Sequence of protein 2:
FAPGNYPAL

Interface contacts:
Residue W167 in protein 1 interacts with residue F1 in protein 2 (closest heavy-atom distance 3.4 Å).
Residue Y22 in protein 1 contacts residue Y6 in protein 2 (closest heavy-atom distance 4.5 Å).
Residue Y116 in protein 1 is in contact with residue Y6 in protein 2 (closest heavy-atom distance 3.7 Å).
Residue L81 in protein 1 interacts with residue L9 in protein 2 (closest heavy-atom distance 3.6 Å).
Residue D77 in protein 1 is in contact with residue L9 in protein 2 (closest heavy-atom distance 2.9 Å).
Residue N70 in protein 1 contacts residue Y6 in protein 2 (closest heavy-atom distance 3.5 Å).
Residue Y45 in protein 1 contacts residue A2 in protein 2 (closest heavy-atom distance 3.8 Å).
Residue Y7 in protein 1 is in contact with residue Y6 in protein 2 (closest heavy-atom distance 4.7 Å).
Residue N70 in protein 1 interacts with residue P3 in protein 2 (closest heavy-atom distance 3.7 Å).
Residue T80 in protein 1 contacts residue L9 in protein 2 (closest heavy-atom distance 3.9 Å).
Residue K146 in protein 1 contacts residue L9 in protein 2 (closest heavy-atom distance 3.2 Å).
Residue Y159 in protein 1 contacts residue A2 in protein 2 (closest heavy-atom distance 3.9 Å).
Residue A152 in protein 1 is in contact with residue P7 in protein 2 (closest heavy-atom distance 4.2 Å).
Residue I95 in protein 1 interacts with residue L9 in protein 2 (closest heavy-atom distance 4.3 Å).
Residue Y7 in protein 1 interacts with residue P3 in protein 2 (closest heavy-atom distance 3.8 Å).
Residue W147 in protein 1 interacts with residue P7 in protein 2 (closest heavy-atom distance 3.5 Å).
Residue Y123 in protein 1 interacts with residue L9 in protein 2 (closest heavy-atom distance 3.9 Å).
Residue F74 in protein 1 interacts with residue Y6 in protein 2 (closest heavy-atom distance 3.7 Å).
Residue N70 in protein 1 is in contact with residue N5 in protein 2 (closest heavy-atom distance 4.4 Å).
Residue K146 in protein 1 is in contact with residue A8 in protein 2 (closest heavy-atom distance 4.9 Å).
Residue S99 in protein 1 interacts with residue Y6 in protein 2 (closest heavy-atom distance 3.9 Å).
Residue Y84 in protein 1 interacts with residue L9 in protein 2 (closest heavy-atom distance 2.7 Å).
Residue K66 in protein 1 is in contact with residue A2 in protein 2 (closest heavy-atom distance 2.7 Å).
Residue E24 in protein 1 is in contact with residue A2 in protein 2 (closest heavy-atom distance 4.2 Å).
Residue Y156 in protein 1 interacts with residue P3 in protein 2 (closest heavy-atom distance 4.7 Å).
Residue R62 in protein 1 interacts with residue F1 in protein 2 (closest heavy-atom distance 3.6 Å).
Residue Q114 in protein 1 is in contact with residue P3 in protein 2 (closest heavy-atom distance 4.9 Å).
Residue K66 in protein 1 contacts residue G4 in protein 2 (closest heavy-atom distance 4.0 Å).
Residue F33 in protein 1 interacts with residue F1 in protein 2 (closest heavy-atom distance 4.8 Å).
Residue W147 in protein 1 contacts residue A8 in protein 2 (closest heavy-atom distance 2.9 Å).
Residue Y116 in protein 1 interacts with residue P7 in protein 2 (closest heavy-atom distance 4.2 Å).
Residue E63 in protein 1 interacts with residue F1 in protein 2 (closest heavy-atom distance 3.5 Å).
Residue W147 in protein 1 interacts with residue L9 in protein 2 (closest heavy-atom distance 3.4 Å).
Residue Y159 in protein 1 interacts with residue P3 in protein 2 (closest heavy-atom distance 3.5 Å).
Residue Y116 in protein 1 contacts residue L9 in protein 2 (closest heavy-atom distance 4.4 Å).
Residue L5 in protein 1 is in contact with residue F1 in protein 2 (closest heavy-atom distance 4.2 Å).
Residue T143 in protein 1 is in contact with residue L9 in protein 2 (closest heavy-atom distance 2.7 Å).
Residue T163 in protein 1 contacts residue F1 in protein 2 (closest heavy-atom distance 3.0 Å).
Residue Y7 in protein 1 is in contact with residue A2 in protein 2 (closest heavy-atom distance 3.4 Å).
Residue V9 in protein 1 is in contact with residue Y6 in protein 2 (closest heavy-atom distance 3.5 Å).
Residue S99 in protein 1 is in contact with residue P3 in protein 2 (closest heavy-atom distance 4.0 Å).
Residue Y7 in protein 1 is in contact with residue F1 in protein 2 (closest heavy-atom distance 3.0 Å).
Residue K66 in protein 1 is in contact with residue P3 in protein 2 (closest heavy-atom distance 4.5 Å).
Residue N70 in protein 1 interacts with residue G4 in protein 2 (closest heavy-atom distance 3.5 Å).
Residue Y171 in protein 1 contacts residue F1 in protein 2 (closest heavy-atom distance 2.6 Å).
Residue Y59 in protein 1 is in contact with residue F1 in protein 2 (closest heavy-atom distance 4.1 Å).
Residue E63 in protein 1 is in contact with residue A2 in protein 2 (closest heavy-atom distance 3.0 Å).
Residue Q114 in protein 1 is in contact with residue Y6 in protein 2 (closest heavy-atom distance 3.5 Å).
Residue D77 in protein 1 interacts with residue A8 in protein 2 (closest heavy-atom distance 3.4 Å).
Residue E24 in protein 1 is in contact with residue Y6 in protein 2 (closest heavy-atom distance 4.8 Å).
Residue V97 in protein 1 is in contact with residue Y6 in protein 2 (closest heavy-atom distance 4.1 Å).
Residue K66 in protein 1 contacts residue F1 in protein 2 (closest heavy-atom distance 3.4 Å).
Residue S73 in protein 1 interacts with residue Y6 in protein 2 (closest heavy-atom distance 4.0 Å).
Residue D77 in protein 1 is in contact with residue P7 in protein 2 (closest heavy-atom distance 4.7 Å).
Residue T143 in protein 1 contacts residue A8 in protein 2 (closest heavy-atom distance 4.9 Å).
Residue Y159 in protein 1 contacts residue F1 in protein 2 (closest heavy-atom distance 2.7 Å).

Sequence of protein 1:
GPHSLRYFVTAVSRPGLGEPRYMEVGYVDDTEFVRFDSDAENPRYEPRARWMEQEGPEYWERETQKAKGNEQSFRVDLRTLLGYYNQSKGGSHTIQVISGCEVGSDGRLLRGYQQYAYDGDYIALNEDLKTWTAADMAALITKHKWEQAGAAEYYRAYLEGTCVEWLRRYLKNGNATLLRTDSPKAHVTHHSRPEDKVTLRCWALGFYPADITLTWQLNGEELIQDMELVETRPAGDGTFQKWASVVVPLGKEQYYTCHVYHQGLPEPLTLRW

This data describes a binding interaction between two proteins.